Contacts between the two chains:
Residue F9 in protein 1 contacts residue M2 in protein 2 (closest heavy-atom distance 4.0 Å).
Residue Y159 in protein 1 contacts residue R1 in protein 2 (closest heavy-atom distance 2.5 Å).
Residue D77 in protein 1 is in contact with residue P7 in protein 2 (closest heavy-atom distance 4.4 Å).
Residue Y99 in protein 1 is in contact with residue M2 in protein 2 (closest heavy-atom distance 3.3 Å).
Residue T143 in protein 1 interacts with residue L9 in protein 2 (closest heavy-atom distance 2.6 Å).
Residue Y7 in protein 1 is in contact with residue M2 in protein 2 (closest heavy-atom distance 3.5 Å).
Residue T143 in protein 1 contacts residue Y8 in protein 2 (closest heavy-atom distance 4.7 Å).
Residue W147 in protein 1 interacts with residue L9 in protein 2 (closest heavy-atom distance 3.6 Å).
Residue Y116 in protein 1 contacts residue P7 in protein 2 (closest heavy-atom distance 3.7 Å).
Residue R97 in protein 1 is in contact with residue F3 in protein 2 (closest heavy-atom distance 3.9 Å).
Residue V67 in protein 1 interacts with residue M2 in protein 2 (closest heavy-atom distance 3.7 Å).
Residue V76 in protein 1 interacts with residue Y8 in protein 2 (closest heavy-atom distance 3.7 Å).
Residue H114 in protein 1 is in contact with residue P7 in protein 2 (closest heavy-atom distance 4.5 Å).
Residue Y123 in protein 1 is in contact with residue L9 in protein 2 (closest heavy-atom distance 4.0 Å).
Residue H70 in protein 1 is in contact with residue F3 in protein 2 (closest heavy-atom distance 3.6 Å).
Residue Y116 in protein 1 is in contact with residue A6 in protein 2 (closest heavy-atom distance 4.2 Å).
Residue K66 in protein 1 is in contact with residue M2 in protein 2 (closest heavy-atom distance 3.0 Å).
Residue Y7 in protein 1 is in contact with residue R1 in protein 2 (closest heavy-atom distance 2.8 Å).
Residue Y171 in protein 1 is in contact with residue R1 in protein 2 (closest heavy-atom distance 2.6 Å).
Residue H70 in protein 1 is in contact with residue N5 in protein 2 (closest heavy-atom distance 3.5 Å).
Residue E58 in protein 1 is in contact with residue R1 in protein 2 (closest heavy-atom distance 3.2 Å).
Residue V95 in protein 1 is in contact with residue L9 in protein 2 (closest heavy-atom distance 4.8 Å).
Residue Q155 in protein 1 is in contact with residue N5 in protein 2 (closest heavy-atom distance 4.3 Å).
Residue T73 in protein 1 contacts residue Y8 in protein 2 (closest heavy-atom distance 3.7 Å).
Residue Y159 in protein 1 contacts residue M2 in protein 2 (closest heavy-atom distance 3.6 Å).
Residue H70 in protein 1 is in contact with residue P4 in protein 2 (closest heavy-atom distance 3.6 Å).
Residue I124 in protein 1 contacts residue L9 in protein 2 (closest heavy-atom distance 4.6 Å).
Residue K66 in protein 1 is in contact with residue P4 in protein 2 (closest heavy-atom distance 4.0 Å).
Residue Y159 in protein 1 interacts with residue F3 in protein 2 (closest heavy-atom distance 3.4 Å).
Residue H74 in protein 1 contacts residue A6 in protein 2 (closest heavy-atom distance 4.1 Å).
Residue Q155 in protein 1 is in contact with residue F3 in protein 2 (closest heavy-atom distance 3.5 Å).
Residue T73 in protein 1 contacts residue P7 in protein 2 (closest heavy-atom distance 4.6 Å).
Residue R97 in protein 1 is in contact with residue N5 in protein 2 (closest heavy-atom distance 3.1 Å).
Residue L81 in protein 1 interacts with residue L9 in protein 2 (closest heavy-atom distance 3.6 Å).
Residue M45 in protein 1 interacts with residue M2 in protein 2 (closest heavy-atom distance 3.7 Å).
Residue K66 in protein 1 interacts with residue F3 in protein 2 (closest heavy-atom distance 4.0 Å).
Residue W147 in protein 1 interacts with residue P7 in protein 2 (closest heavy-atom distance 3.5 Å).
Residue Y59 in protein 1 contacts residue R1 in protein 2 (closest heavy-atom distance 4.0 Å).
Residue T80 in protein 1 is in contact with residue L9 in protein 2 (closest heavy-atom distance 3.6 Å).
Residue H70 in protein 1 contacts residue M2 in protein 2 (closest heavy-atom distance 4.2 Å).
Residue E63 in protein 1 contacts residue M2 in protein 2 (closest heavy-atom distance 3.0 Å).
Residue W147 in protein 1 contacts residue Y8 in protein 2 (closest heavy-atom distance 2.7 Å).
Residue M5 in protein 1 contacts residue R1 in protein 2 (closest heavy-atom distance 3.8 Å).
Residue Y116 in protein 1 is in contact with residue L9 in protein 2 (closest heavy-atom distance 3.9 Å).
Residue D77 in protein 1 contacts residue Y8 in protein 2 (closest heavy-atom distance 3.6 Å).
Residue Y84 in protein 1 interacts with residue L9 in protein 2 (closest heavy-atom distance 2.7 Å).
Residue T73 in protein 1 contacts residue A6 in protein 2 (closest heavy-atom distance 3.2 Å).
Residue W167 in protein 1 is in contact with residue R1 in protein 2 (closest heavy-atom distance 3.6 Å).
Residue R97 in protein 1 contacts residue P7 in protein 2 (closest heavy-atom distance 3.7 Å).
Residue L156 in protein 1 interacts with residue F3 in protein 2 (closest heavy-atom distance 3.7 Å).
Residue Y99 in protein 1 is in contact with residue F3 in protein 2 (closest heavy-atom distance 3.0 Å).
Residue K66 in protein 1 is in contact with residue R1 in protein 2 (closest heavy-atom distance 3.4 Å).
Residue F33 in protein 1 is in contact with residue R1 in protein 2 (closest heavy-atom distance 4.8 Å).
Residue V152 in protein 1 interacts with residue P7 in protein 2 (closest heavy-atom distance 3.9 Å).
Residue K146 in protein 1 interacts with residue L9 in protein 2 (closest heavy-atom distance 2.7 Å).
Residue E63 in protein 1 is in contact with residue R1 in protein 2 (closest heavy-atom distance 3.4 Å).
Residue H70 in protein 1 contacts residue A6 in protein 2 (closest heavy-atom distance 3.5 Å).
Residue D77 in protein 1 interacts with residue L9 in protein 2 (closest heavy-atom distance 3.0 Å).
Residue K146 in protein 1 interacts with residue Y8 in protein 2 (closest heavy-atom distance 4.2 Å).
Residue R97 in protein 1 contacts residue A6 in protein 2 (closest heavy-atom distance 3.5 Å).

Sequence of protein 1:
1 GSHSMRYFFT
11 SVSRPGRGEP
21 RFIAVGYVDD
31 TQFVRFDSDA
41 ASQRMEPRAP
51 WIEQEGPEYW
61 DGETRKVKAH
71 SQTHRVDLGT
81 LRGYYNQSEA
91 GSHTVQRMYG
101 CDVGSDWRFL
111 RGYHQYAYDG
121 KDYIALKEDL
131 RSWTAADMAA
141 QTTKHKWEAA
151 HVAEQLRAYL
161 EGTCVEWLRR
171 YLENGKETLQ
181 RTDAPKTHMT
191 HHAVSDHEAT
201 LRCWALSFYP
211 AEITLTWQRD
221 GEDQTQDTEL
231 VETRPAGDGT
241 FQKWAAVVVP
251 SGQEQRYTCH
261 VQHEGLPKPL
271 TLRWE

These two protein chains interact to form a complex.

Sequence of protein 2:
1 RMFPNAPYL